Interface contacts:
Residue T65 in chain A contacts residue R18 in chain B (closest heavy-atom distance 4.9 Å).
Residue H64 in chain A is in contact with residue R16 in chain B (closest heavy-atom distance 4.0 Å).
Residue H64 in chain A contacts residue R18 in chain B (closest heavy-atom distance 3.0 Å).

Sequence of chain A:
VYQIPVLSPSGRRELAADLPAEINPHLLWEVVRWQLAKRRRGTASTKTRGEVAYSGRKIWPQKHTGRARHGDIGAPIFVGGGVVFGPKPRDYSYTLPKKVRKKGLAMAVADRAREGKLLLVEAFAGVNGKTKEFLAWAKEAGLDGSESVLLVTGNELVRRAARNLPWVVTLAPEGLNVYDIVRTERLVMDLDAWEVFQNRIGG

Sequence of chain B:
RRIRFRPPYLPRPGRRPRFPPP

This data describes a binding interaction between two proteins.